Sequence of chain B:
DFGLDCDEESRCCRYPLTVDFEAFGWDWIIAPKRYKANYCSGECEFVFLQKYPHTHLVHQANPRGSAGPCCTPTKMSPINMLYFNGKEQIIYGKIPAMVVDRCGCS

This data describes a binding interaction between two proteins.

Sequence of chain A:
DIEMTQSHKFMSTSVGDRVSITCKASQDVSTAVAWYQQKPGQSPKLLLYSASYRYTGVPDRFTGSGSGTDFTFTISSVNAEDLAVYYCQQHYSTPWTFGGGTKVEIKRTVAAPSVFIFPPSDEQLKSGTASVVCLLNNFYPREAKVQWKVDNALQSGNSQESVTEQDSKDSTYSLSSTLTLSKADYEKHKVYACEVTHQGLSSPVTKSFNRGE

Contacts between the two chains:
Residue W96 in chain A contacts residue I93 in chain B (closest heavy-atom distance 3.6 Å).
Residue T94 in chain A interacts with residue Q92 in chain B (closest heavy-atom distance 2.8 Å).
Residue T94 in chain A contacts residue E91 in chain B (closest heavy-atom distance 4.9 Å).
Residue Y92 in chain A contacts residue I93 in chain B (closest heavy-atom distance 4.1 Å).
Residue W96 in chain A interacts with residue L85 in chain B (closest heavy-atom distance 3.9 Å).
Residue S30 in chain A contacts residue Y95 in chain B (closest heavy-atom distance 4.0 Å).
Residue H91 in chain A interacts with residue Y95 in chain B (closest heavy-atom distance 3.5 Å).
Residue P95 in chain A interacts with residue Q92 in chain B (closest heavy-atom distance 4.5 Å).
Residue Y92 in chain A is in contact with residue I94 in chain B (closest heavy-atom distance 3.7 Å).
Residue S30 in chain A is in contact with residue N83 in chain B (closest heavy-atom distance 4.8 Å).
Residue A32 in chain A contacts residue Y95 in chain B (closest heavy-atom distance 3.5 Å).
Residue S93 in chain A is in contact with residue I93 in chain B (closest heavy-atom distance 3.5 Å).
Residue S50 in chain A contacts residue Y95 in chain B (closest heavy-atom distance 3.0 Å).
Residue W96 in chain A interacts with residue I33 in chain B (closest heavy-atom distance 4.7 Å).
Residue T31 in chain A is in contact with residue N83 in chain B (closest heavy-atom distance 3.7 Å).
Residue Y92 in chain A interacts with residue Y95 in chain B (closest heavy-atom distance 2.9 Å).
Residue V29 in chain A contacts residue Y95 in chain B (closest heavy-atom distance 4.9 Å).
Residue S93 in chain A is in contact with residue I94 in chain B (closest heavy-atom distance 4.2 Å).
Residue T31 in chain A interacts with residue Y95 in chain B (closest heavy-atom distance 2.9 Å).
Residue H91 in chain A interacts with residue L85 in chain B (closest heavy-atom distance 3.5 Å).
Residue T94 in chain A interacts with residue I93 in chain B (closest heavy-atom distance 2.8 Å).